Residue-level contacts at the interface:
Residue A89 in chain B contacts residue D252 in chain A (closest heavy-atom distance 4.4 Å).
Residue V88 in chain B interacts with residue D252 in chain A (closest heavy-atom distance 3.3 Å).
Residue V88 in chain B contacts residue D250 in chain A (closest heavy-atom distance 3.3 Å).
Residue F65 in chain B is in contact with residue F249 in chain A (closest heavy-atom distance 3.7 Å).
Residue F65 in chain B interacts with residue D250 in chain A (closest heavy-atom distance 4.5 Å).
Residue A89 in chain B contacts residue P254 in chain A (closest heavy-atom distance 4.5 Å).
Residue F65 in chain B contacts residue D248 in chain A (closest heavy-atom distance 4.3 Å).
Residue V88 in chain B interacts with residue F249 in chain A (closest heavy-atom distance 4.2 Å).
Residue I50 in chain B contacts residue D250 in chain A (closest heavy-atom distance 4.2 Å).

Sequence of chain A:
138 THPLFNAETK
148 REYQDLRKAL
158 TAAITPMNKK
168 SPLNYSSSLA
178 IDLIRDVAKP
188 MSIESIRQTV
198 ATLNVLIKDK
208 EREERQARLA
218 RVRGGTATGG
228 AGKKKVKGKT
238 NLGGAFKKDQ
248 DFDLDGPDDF

This data describes a binding interaction between two proteins.

Sequence of chain B:
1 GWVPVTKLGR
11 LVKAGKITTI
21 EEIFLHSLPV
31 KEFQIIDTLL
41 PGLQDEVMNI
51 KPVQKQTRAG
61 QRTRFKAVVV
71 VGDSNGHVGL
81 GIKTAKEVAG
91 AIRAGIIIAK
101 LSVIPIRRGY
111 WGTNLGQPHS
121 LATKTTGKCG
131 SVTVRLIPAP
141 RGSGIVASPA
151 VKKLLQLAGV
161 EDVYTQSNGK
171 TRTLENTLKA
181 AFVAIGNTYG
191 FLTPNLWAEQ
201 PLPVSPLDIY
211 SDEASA